Sequence of protein 1:
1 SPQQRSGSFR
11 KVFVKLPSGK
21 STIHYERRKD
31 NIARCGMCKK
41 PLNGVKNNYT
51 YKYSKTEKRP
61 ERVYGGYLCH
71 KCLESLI

This data describes a binding interaction between two proteins.

Sequence of protein 2:
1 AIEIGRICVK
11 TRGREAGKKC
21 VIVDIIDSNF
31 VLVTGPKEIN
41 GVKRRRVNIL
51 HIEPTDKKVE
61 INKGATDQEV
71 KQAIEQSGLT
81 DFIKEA

Interface contacts:
Residue A16 in protein 2 contacts residue V63 in protein 1 (closest heavy-atom distance 3.6 Å).
Residue R14 in protein 2 interacts with residue V63 in protein 1 (closest heavy-atom distance 4.8 Å).
Residue R14 in protein 2 contacts residue E61 in protein 1 (closest heavy-atom distance 3.9 Å).
Residue R14 in protein 2 interacts with residue R62 in protein 1 (closest heavy-atom distance 4.5 Å).
Residue G13 in protein 2 is in contact with residue E61 in protein 1 (closest heavy-atom distance 4.5 Å).
Residue T11 in protein 2 interacts with residue H70 in protein 1 (closest heavy-atom distance 5.0 Å).
Residue E15 in protein 2 interacts with residue V63 in protein 1 (closest heavy-atom distance 3.8 Å).
Residue A16 in protein 2 is in contact with residue R62 in protein 1 (closest heavy-atom distance 4.2 Å).
Residue G13 in protein 2 contacts residue R62 in protein 1 (closest heavy-atom distance 3.2 Å).